Interface contacts:
Residue W78 in protein 2 contacts residue G78 in protein 1 (closest heavy-atom distance 3.3 Å).
Residue H39 in protein 2 is in contact with residue L74 in protein 1 (closest heavy-atom distance 3.1 Å).
Residue L47 in protein 2 interacts with residue H71 in protein 1 (closest heavy-atom distance 3.5 Å).
Residue H39 in protein 2 is in contact with residue G50 in protein 1 (closest heavy-atom distance 3.0 Å).
Residue Q50 in protein 2 interacts with residue T69 in protein 1 (closest heavy-atom distance 3.3 Å).
Residue E239 in protein 2 interacts with residue D55 in protein 1 (closest heavy-atom distance 2.9 Å).
Residue R243 in protein 2 interacts with residue D55 in protein 1 (closest heavy-atom distance 3.0 Å).
Residue L14 in protein 2 interacts with residue R77 in protein 1 (closest heavy-atom distance 3.8 Å).
Residue E239 in protein 2 interacts with residue K30 in protein 1 (closest heavy-atom distance 3.2 Å).
Residue C136 in protein 2 is in contact with residue G79 in protein 1 (closest heavy-atom distance 2.8 Å).
Residue H72 in protein 2 contacts residue L76 in protein 1 (closest heavy-atom distance 3.8 Å).
Residue Q130 in protein 2 interacts with residue G79 in protein 1 (closest heavy-atom distance 3.0 Å).
Residue H77 in protein 2 is in contact with residue G78 in protein 1 (closest heavy-atom distance 3.8 Å).
Residue Y15 in protein 2 is in contact with residue G78 in protein 1 (closest heavy-atom distance 3.1 Å).
Residue Y134 in protein 2 is in contact with residue G79 in protein 1 (closest heavy-atom distance 3.6 Å).
Residue W78 in protein 2 interacts with residue L76 in protein 1 (closest heavy-atom distance 3.7 Å).
Residue Q50 in protein 2 interacts with residue H71 in protein 1 (closest heavy-atom distance 3.0 Å).
Residue E17 in protein 2 contacts residue L76 in protein 1 (closest heavy-atom distance 2.9 Å).
Residue Q38 in protein 2 is in contact with residue G50 in protein 1 (closest heavy-atom distance 2.7 Å).
Residue N76 in protein 2 is in contact with residue G79 in protein 1 (closest heavy-atom distance 3.1 Å).
Residue R197 in protein 2 contacts residue E27 in protein 1 (closest heavy-atom distance 3.1 Å).
Residue T16 in protein 2 is in contact with residue L76 in protein 1 (closest heavy-atom distance 3.2 Å).
Residue N76 in protein 2 is in contact with residue G78 in protein 1 (closest heavy-atom distance 3.3 Å).
Residue Q38 in protein 2 is in contact with residue R45 in protein 1 (closest heavy-atom distance 3.6 Å).
Residue T16 in protein 2 is in contact with residue R75 in protein 1 (closest heavy-atom distance 3.5 Å).
Residue H72 in protein 2 interacts with residue R77 in protein 1 (closest heavy-atom distance 2.7 Å).
Residue E17 in protein 2 contacts residue L74 in protein 1 (closest heavy-atom distance 3.8 Å).
Residue Q38 in protein 2 is in contact with residue Q52 in protein 1 (closest heavy-atom distance 2.6 Å).
Residue D5 in protein 2 is in contact with residue R77 in protein 1 (closest heavy-atom distance 2.6 Å).
Residue H39 in protein 2 interacts with residue L76 in protein 1 (closest heavy-atom distance 3.1 Å).
Residue L14 in protein 2 interacts with residue G79 in protein 1 (closest heavy-atom distance 3.7 Å).
Residue T237 in protein 2 interacts with residue E27 in protein 1 (closest heavy-atom distance 3.7 Å).
Residue Q50 in protein 2 is in contact with residue F48 in protein 1 (closest heavy-atom distance 3.5 Å).
Residue D18 in protein 2 is in contact with residue R45 in protein 1 (closest heavy-atom distance 3.0 Å).
Residue T51 in protein 2 is in contact with residue A49 in protein 1 (closest heavy-atom distance 3.2 Å).
Residue Q50 in protein 2 contacts residue A49 in protein 1 (closest heavy-atom distance 3.1 Å).
Residue Q54 in protein 2 interacts with residue A49 in protein 1 (closest heavy-atom distance 3.9 Å).
Residue E17 in protein 2 is in contact with residue R75 in protein 1 (closest heavy-atom distance 3.5 Å).
Residue Q54 in protein 2 is in contact with residue F48 in protein 1 (closest heavy-atom distance 3.9 Å).
Residue S35 in protein 2 contacts residue K51 in protein 1 (closest heavy-atom distance 2.7 Å).
Residue I36 in protein 2 contacts residue K51 in protein 1 (closest heavy-atom distance 3.5 Å).
Residue L46 in protein 2 is in contact with residue T69 in protein 1 (closest heavy-atom distance 3.8 Å).
Residue W78 in protein 2 is in contact with residue R77 in protein 1 (closest heavy-atom distance 3.7 Å).
Residue H77 in protein 2 is in contact with residue G79 in protein 1 (closest heavy-atom distance 3.6 Å).
Residue D135 in protein 2 is in contact with residue G79 in protein 1 (closest heavy-atom distance 3.8 Å).
Residue H39 in protein 2 contacts residue V73 in protein 1 (closest heavy-atom distance 2.8 Å).
Residue Y15 in protein 2 is in contact with residue R77 in protein 1 (closest heavy-atom distance 3.2 Å).
Residue R197 in protein 2 interacts with residue N28 in protein 1 (closest heavy-atom distance 3.7 Å).
Residue L14 in protein 2 interacts with residue G78 in protein 1 (closest heavy-atom distance 3.4 Å).
Residue C136 in protein 2 is in contact with residue G78 in protein 1 (closest heavy-atom distance 3.6 Å).
Residue T51 in protein 2 is in contact with residue G50 in protein 1 (closest heavy-atom distance 3.3 Å).
Residue R243 in protein 2 contacts residue E54 in protein 1 (closest heavy-atom distance 3.4 Å).
Residue E239 in protein 2 is in contact with residue E54 in protein 1 (closest heavy-atom distance 3.2 Å).
Residue D18 in protein 2 contacts residue R75 in protein 1 (closest heavy-atom distance 3.9 Å).
Residue I37 in protein 2 contacts residue G50 in protein 1 (closest heavy-atom distance 3.4 Å).
Residue N76 in protein 2 interacts with residue R77 in protein 1 (closest heavy-atom distance 3.5 Å).
Residue V133 in protein 2 contacts residue G79 in protein 1 (closest heavy-atom distance 3.0 Å).
Residue E17 in protein 2 interacts with residue R45 in protein 1 (closest heavy-atom distance 3.2 Å).
Residue T237 in protein 2 interacts with residue D55 in protein 1 (closest heavy-atom distance 2.9 Å).
Residue I37 in protein 2 is in contact with residue A49 in protein 1 (closest heavy-atom distance 3.6 Å).

Sequence of protein 1:
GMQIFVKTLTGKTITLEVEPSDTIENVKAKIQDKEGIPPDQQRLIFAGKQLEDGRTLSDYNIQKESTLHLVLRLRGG

The following describes two proteins that form a bound complex.

Sequence of protein 2:
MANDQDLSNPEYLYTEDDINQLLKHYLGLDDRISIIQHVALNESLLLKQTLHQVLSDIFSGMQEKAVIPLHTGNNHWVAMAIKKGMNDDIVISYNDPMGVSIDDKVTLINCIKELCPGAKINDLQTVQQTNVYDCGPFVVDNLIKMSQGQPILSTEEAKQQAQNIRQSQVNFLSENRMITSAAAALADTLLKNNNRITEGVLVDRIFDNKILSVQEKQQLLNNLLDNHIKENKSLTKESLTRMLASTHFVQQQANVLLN